Sequence of the second protein:
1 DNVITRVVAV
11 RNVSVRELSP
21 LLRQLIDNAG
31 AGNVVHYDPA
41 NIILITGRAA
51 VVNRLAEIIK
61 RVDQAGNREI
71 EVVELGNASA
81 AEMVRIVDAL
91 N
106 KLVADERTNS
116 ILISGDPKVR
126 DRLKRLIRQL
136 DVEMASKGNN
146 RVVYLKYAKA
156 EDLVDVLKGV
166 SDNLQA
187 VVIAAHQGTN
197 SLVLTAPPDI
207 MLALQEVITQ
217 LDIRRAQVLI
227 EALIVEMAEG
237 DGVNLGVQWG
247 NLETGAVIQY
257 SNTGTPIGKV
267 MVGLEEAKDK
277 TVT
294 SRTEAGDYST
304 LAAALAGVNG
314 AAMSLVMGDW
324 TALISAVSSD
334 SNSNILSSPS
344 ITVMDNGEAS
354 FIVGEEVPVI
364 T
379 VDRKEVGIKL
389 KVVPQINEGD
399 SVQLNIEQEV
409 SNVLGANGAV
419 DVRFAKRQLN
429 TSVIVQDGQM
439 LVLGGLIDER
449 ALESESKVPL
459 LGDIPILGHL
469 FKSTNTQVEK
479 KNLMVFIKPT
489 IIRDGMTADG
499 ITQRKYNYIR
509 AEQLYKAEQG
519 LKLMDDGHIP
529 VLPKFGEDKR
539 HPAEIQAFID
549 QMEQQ

Contacts between the two chains:
Residue K382 in the first protein is in contact with residue E359 in the second protein (closest heavy-atom distance 2.4 Å).
Residue E451 in the first protein is in contact with residue N335 in the second protein (closest heavy-atom distance 2.9 Å).
Residue M482 in the first protein contacts residue I507 in the second protein (closest heavy-atom distance 3.1 Å).
Residue R448 in the first protein interacts with residue I338 in the second protein (closest heavy-atom distance 3.1 Å).
Residue V440 in the first protein interacts with residue T500 in the second protein (closest heavy-atom distance 3.0 Å).
Residue E17 in the first protein interacts with residue H36 in the second protein (closest heavy-atom distance 2.9 Å).
Residue N168 in the first protein is in contact with residue T201 in the second protein (closest heavy-atom distance 2.6 Å).
Residue R61 in the first protein is in contact with residue L44 in the second protein (closest heavy-atom distance 1.9 Å).
Residue Q216 in the first protein contacts residue V147 in the second protein (closest heavy-atom distance 2.7 Å).
Residue M139 in the first protein interacts with residue R112 in the second protein (closest heavy-atom distance 3.1 Å).
Residue L441 in the first protein interacts with residue T345 in the second protein (closest heavy-atom distance 2.7 Å).
Residue D136 in the first protein interacts with residue R112 in the second protein (closest heavy-atom distance 2.8 Å).
Residue E510 in the first protein contacts residue H539 in the second protein (closest heavy-atom distance 2.8 Å).
Residue F422 in the first protein is in contact with residue R381 in the second protein (closest heavy-atom distance 3.1 Å).
Residue E447 in the first protein interacts with residue L339 in the second protein (closest heavy-atom distance 2.7 Å).
Residue V440 in the first protein interacts with residue T345 in the second protein (closest heavy-atom distance 3.1 Å).
Residue G251 in the first protein interacts with residue S317 in the second protein (closest heavy-atom distance 2.8 Å).
Residue I86 in the first protein contacts residue V108 in the second protein (closest heavy-atom distance 3.0 Å).
Residue V420 in the first protein contacts residue R381 in the second protein (closest heavy-atom distance 1.8 Å).
Residue R421 in the first protein is in contact with residue E358 in the second protein (closest heavy-atom distance 2.9 Å).
Residue Q255 in the first protein interacts with residue G313 in the second protein (closest heavy-atom distance 2.7 Å).
Residue N12 in the first protein interacts with residue D38 in the second protein (closest heavy-atom distance 2.5 Å).
Residue E82 in the first protein contacts residue D110 in the second protein (closest heavy-atom distance 2.5 Å).
Residue N337 in the first protein contacts residue Q511 in the second protein (closest heavy-atom distance 2.4 Å).
Residue N349 in the first protein is in contact with residue G194 in the second protein (closest heavy-atom distance 3.0 Å).
Residue Q216 in the first protein contacts residue Y149 in the second protein (closest heavy-atom distance 1.3 Å).
Residue P457 in the first protein contacts residue S331 in the second protein (closest heavy-atom distance 3.0 Å).
Residue F422 in the first protein contacts residue E358 in the second protein (closest heavy-atom distance 3.1 Å).
Residue N335 in the first protein interacts with residue K514 in the second protein (closest heavy-atom distance 3.1 Å).
Residue Y506 in the first protein interacts with residue H539 in the second protein (closest heavy-atom distance 2.4 Å).
Residue N168 in the first protein is in contact with residue V188 in the second protein (closest heavy-atom distance 2.7 Å).
Residue K123 in the first protein is in contact with residue A9 in the second protein (closest heavy-atom distance 2.9 Å).
Residue Q393 in the first protein contacts residue N196 in the second protein (closest heavy-atom distance 2.9 Å).
Residue N428 in the first protein interacts with residue S353 in the second protein (closest heavy-atom distance 3.1 Å).
Residue N337 in the first protein interacts with residue P528 in the second protein (closest heavy-atom distance 2.9 Å).
Residue Q255 in the first protein is in contact with residue V311 in the second protein (closest heavy-atom distance 3.1 Å).
Residue Q255 in the first protein contacts residue A309 in the second protein (closest heavy-atom distance 2.9 Å).
Residue Q255 in the first protein contacts residue L308 in the second protein (closest heavy-atom distance 2.9 Å).
Residue E453 in the first protein interacts with residue D333 in the second protein (closest heavy-atom distance 2.8 Å).
Residue D419 in the first protein interacts with residue R381 in the second protein (closest heavy-atom distance 2.6 Å).
Residue V253 in the first protein interacts with residue A315 in the second protein (closest heavy-atom distance 2.7 Å).
Residue T279 in the first protein is in contact with residue R295 in the second protein (closest heavy-atom distance 2.9 Å).
Residue L217 in the first protein interacts with residue S197 in the second protein (closest heavy-atom distance 3.0 Å).
Residue I445 in the first protein is in contact with residue S341 in the second protein (closest heavy-atom distance 3.0 Å).
Residue A65 in the first protein interacts with residue D38 in the second protein (closest heavy-atom distance 2.6 Å).
Residue K424 in the first protein is in contact with residue E359 in the second protein (closest heavy-atom distance 3.0 Å).
Residue S430 in the first protein is in contact with residue M347 in the second protein (closest heavy-atom distance 2.9 Å).
Residue V13 in the first protein contacts residue P39 in the second protein (closest heavy-atom distance 3.1 Å).
Residue I432 in the first protein interacts with residue Q223 in the second protein (closest heavy-atom distance 2.9 Å).
Residue V165 in the first protein interacts with residue N145 in the second protein (closest heavy-atom distance 2.8 Å).
Residue Q426 in the first protein interacts with residue I355 in the second protein (closest heavy-atom distance 2.8 Å).
Residue V137 in the first protein contacts residue R112 in the second protein (closest heavy-atom distance 2.6 Å).
Residue F422 in the first protein is in contact with residue E359 in the second protein (closest heavy-atom distance 2.6 Å).
Residue M233 in the first protein contacts residue Q511 in the second protein (closest heavy-atom distance 3.1 Å).
Residue T429 in the first protein is in contact with residue I344 in the second protein (closest heavy-atom distance 2.9 Å).
Residue K424 in the first protein interacts with residue G357 in the second protein (closest heavy-atom distance 2.9 Å).
Residue E516 in the first protein interacts with residue F546 in the second protein (closest heavy-atom distance 2.9 Å).
Residue L427 in the first protein interacts with residue I344 in the second protein (closest heavy-atom distance 2.4 Å).
Residue G443 in the first protein contacts residue F354 in the second protein (closest heavy-atom distance 2.8 Å).
Residue K455 in the first protein contacts residue S331 in the second protein (closest heavy-atom distance 2.8 Å).

The following describes two proteins that form a bound complex.

Sequence of the first protein:
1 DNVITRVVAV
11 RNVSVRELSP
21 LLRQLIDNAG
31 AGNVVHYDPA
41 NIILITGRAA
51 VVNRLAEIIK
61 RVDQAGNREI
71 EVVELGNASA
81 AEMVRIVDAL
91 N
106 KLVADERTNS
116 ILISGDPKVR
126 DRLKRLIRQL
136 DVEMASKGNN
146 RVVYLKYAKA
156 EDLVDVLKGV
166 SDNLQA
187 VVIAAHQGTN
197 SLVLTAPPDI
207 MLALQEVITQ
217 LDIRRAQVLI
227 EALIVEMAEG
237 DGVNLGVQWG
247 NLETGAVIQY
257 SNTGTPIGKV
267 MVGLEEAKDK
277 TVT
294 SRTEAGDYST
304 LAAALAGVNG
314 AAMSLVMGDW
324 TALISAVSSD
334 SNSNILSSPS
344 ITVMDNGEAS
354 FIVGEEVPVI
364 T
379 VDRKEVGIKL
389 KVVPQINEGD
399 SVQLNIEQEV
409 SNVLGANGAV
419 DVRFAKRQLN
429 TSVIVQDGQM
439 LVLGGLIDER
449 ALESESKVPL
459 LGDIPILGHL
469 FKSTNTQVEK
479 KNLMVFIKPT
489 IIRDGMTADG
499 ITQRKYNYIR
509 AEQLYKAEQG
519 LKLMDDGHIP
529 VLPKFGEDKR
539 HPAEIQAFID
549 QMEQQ